Sequence of the first protein:
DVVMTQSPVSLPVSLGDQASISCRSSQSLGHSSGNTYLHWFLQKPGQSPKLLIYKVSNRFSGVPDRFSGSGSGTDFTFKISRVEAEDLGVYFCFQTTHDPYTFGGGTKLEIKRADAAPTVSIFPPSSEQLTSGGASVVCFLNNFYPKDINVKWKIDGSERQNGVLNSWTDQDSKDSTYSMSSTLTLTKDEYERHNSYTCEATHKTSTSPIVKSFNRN

Sequence of the second protein:
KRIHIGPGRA

These two protein chains interact to form a complex.

Residue-level contacts at the interface:
Residue F60 in the first protein interacts with residue K2 in the second protein (closest heavy-atom distance 4.9 Å).
Residue K55 in the first protein is in contact with residue I6 in the second protein (closest heavy-atom distance 3.9 Å).
Residue Y37 in the first protein is in contact with residue I6 in the second protein (closest heavy-atom distance 4.5 Å).
Residue H39 in the first protein is in contact with residue I6 in the second protein (closest heavy-atom distance 4.0 Å).
Residue Y37 in the first protein is in contact with residue R10 in the second protein (closest heavy-atom distance 3.8 Å).
Residue F60 in the first protein interacts with residue I4 in the second protein (closest heavy-atom distance 3.8 Å).
Residue Y101 in the first protein interacts with residue G7 in the second protein (closest heavy-atom distance 4.0 Å).
Residue Y101 in the first protein is in contact with residue I6 in the second protein (closest heavy-atom distance 5.0 Å).
Residue L51 in the first protein is in contact with residue I4 in the second protein (closest heavy-atom distance 3.9 Å).
Residue L51 in the first protein is in contact with residue I6 in the second protein (closest heavy-atom distance 4.2 Å).
Residue T96 in the first protein is in contact with residue R10 in the second protein (closest heavy-atom distance 2.7 Å).
Residue Y54 in the first protein interacts with residue I4 in the second protein (closest heavy-atom distance 3.5 Å).
Residue K55 in the first protein is in contact with residue I4 in the second protein (closest heavy-atom distance 3.6 Å).
Residue Y101 in the first protein is in contact with residue R10 in the second protein (closest heavy-atom distance 4.1 Å).
Residue Y101 in the first protein contacts residue P8 in the second protein (closest heavy-atom distance 3.4 Å).
Residue Y54 in the first protein interacts with residue I6 in the second protein (closest heavy-atom distance 4.2 Å).
Residue T97 in the first protein is in contact with residue R10 in the second protein (closest heavy-atom distance 4.6 Å).
Residue Y37 in the first protein is in contact with residue H5 in the second protein (closest heavy-atom distance 3.7 Å).
Residue T96 in the first protein contacts residue I6 in the second protein (closest heavy-atom distance 3.3 Å).
Residue K55 in the first protein is in contact with residue H5 in the second protein (closest heavy-atom distance 3.1 Å).